Residue-level contacts at the interface:
Residue P119 in the second protein interacts with residue C6 in the first protein (closest heavy-atom distance 3.5 Å).
Residue P13 in the second protein contacts residue L12 in the first protein (closest heavy-atom distance 3.3 Å).
Residue P9 in the second protein interacts with residue Q16 in the first protein (closest heavy-atom distance 2.5 Å).
Residue T212 in the second protein interacts with residue C10 in the first protein (closest heavy-atom distance 3.8 Å).
Residue V256 in the second protein interacts with residue C10 in the first protein (closest heavy-atom distance 3.5 Å).
Residue P119 in the second protein is in contact with residue C10 in the first protein (closest heavy-atom distance 4.1 Å).
Residue L36 in the second protein is in contact with residue C6 in the first protein (closest heavy-atom distance 4.3 Å).
Residue P112 in the second protein interacts with residue A4 in the first protein (closest heavy-atom distance 3.7 Å).
Residue P9 in the second protein contacts residue F14 in the first protein (closest heavy-atom distance 3.9 Å).
Residue A11 in the second protein contacts residue F14 in the first protein (closest heavy-atom distance 3.6 Å).
Residue P13 in the second protein is in contact with residue F14 in the first protein (closest heavy-atom distance 4.5 Å).
Residue W14 in the second protein is in contact with residue R13 in the first protein (closest heavy-atom distance 3.9 Å).
Residue L258 in the second protein is in contact with residue C10 in the first protein (closest heavy-atom distance 3.9 Å).
Residue C113 in the second protein interacts with residue A4 in the first protein (closest heavy-atom distance 2.8 Å).
Residue W14 in the second protein contacts residue G11 in the first protein (closest heavy-atom distance 3.6 Å).
Residue G10 in the second protein is in contact with residue R13 in the first protein (closest heavy-atom distance 3.8 Å).
Residue F213 in the second protein interacts with residue G11 in the first protein (closest heavy-atom distance 4.5 Å).
Residue G120 in the second protein is in contact with residue G11 in the first protein (closest heavy-atom distance 3.9 Å).
Residue F116 in the second protein contacts residue R15 in the first protein (closest heavy-atom distance 4.8 Å).
Residue G118 in the second protein contacts residue R15 in the first protein (closest heavy-atom distance 3.6 Å).
Residue T212 in the second protein is in contact with residue G11 in the first protein (closest heavy-atom distance 3.2 Å).
Residue P115 in the second protein interacts with residue Q16 in the first protein (closest heavy-atom distance 3.5 Å).
Residue F116 in the second protein contacts residue Q16 in the first protein (closest heavy-atom distance 2.8 Å).
Residue C113 in the second protein contacts residue T5 in the first protein (closest heavy-atom distance 3.2 Å).
Residue W12 in the second protein contacts residue R13 in the first protein (closest heavy-atom distance 3.7 Å).
Residue E8 in the second protein is in contact with residue F14 in the first protein (closest heavy-atom distance 4.2 Å).
Residue P119 in the second protein interacts with residue D7 in the first protein (closest heavy-atom distance 4.7 Å).
Residue P119 in the second protein interacts with residue G8 in the first protein (closest heavy-atom distance 4.8 Å).
Residue G10 in the second protein interacts with residue R15 in the first protein (closest heavy-atom distance 4.4 Å).
Residue L37 in the second protein interacts with residue C6 in the first protein (closest heavy-atom distance 4.7 Å).
Residue V111 in the second protein interacts with residue C6 in the first protein (closest heavy-atom distance 3.7 Å).
Residue G120 in the second protein is in contact with residue C10 in the first protein (closest heavy-atom distance 3.5 Å).
Residue C113 in the second protein is in contact with residue R15 in the first protein (closest heavy-atom distance 4.3 Å).
Residue M255 in the second protein interacts with residue C10 in the first protein (closest heavy-atom distance 4.2 Å).
Residue C121 in the second protein interacts with residue G11 in the first protein (closest heavy-atom distance 3.5 Å).
Residue C113 in the second protein is in contact with residue C6 in the first protein (closest heavy-atom distance 2.0 Å).
Residue G10 in the second protein is in contact with residue Q16 in the first protein (closest heavy-atom distance 2.9 Å).
Residue P119 in the second protein interacts with residue L12 in the first protein (closest heavy-atom distance 4.4 Å).
Residue S39 in the second protein interacts with residue C6 in the first protein (closest heavy-atom distance 3.4 Å).
Residue P115 in the second protein is in contact with residue F14 in the first protein (closest heavy-atom distance 4.5 Å).
Residue P119 in the second protein contacts residue R15 in the first protein (closest heavy-atom distance 4.0 Å).
Residue P112 in the second protein interacts with residue C6 in the first protein (closest heavy-atom distance 4.2 Å).
Residue W14 in the second protein contacts residue L12 in the first protein (closest heavy-atom distance 4.0 Å).
Residue G114 in the second protein interacts with residue R15 in the first protein (closest heavy-atom distance 2.7 Å).
Residue G114 in the second protein interacts with residue A4 in the first protein (closest heavy-atom distance 4.8 Å).
Residue N38 in the second protein interacts with residue C6 in the first protein (closest heavy-atom distance 4.0 Å).
Residue M255 in the second protein interacts with residue D7 in the first protein (closest heavy-atom distance 2.9 Å).
Residue I117 in the second protein contacts residue R15 in the first protein (closest heavy-atom distance 3.4 Å).
Residue P119 in the second protein is in contact with residue G11 in the first protein (closest heavy-atom distance 3.5 Å).
Residue A11 in the second protein is in contact with residue R13 in the first protein (closest heavy-atom distance 2.6 Å).
Residue C121 in the second protein contacts residue C10 in the first protein (closest heavy-atom distance 2.1 Å).
Residue Q257 in the second protein is in contact with residue C10 in the first protein (closest heavy-atom distance 4.0 Å).
Residue M255 in the second protein is in contact with residue G8 in the first protein (closest heavy-atom distance 4.1 Å).
Residue P13 in the second protein is in contact with residue R13 in the first protein (closest heavy-atom distance 4.2 Å).
Residue P115 in the second protein is in contact with residue R15 in the first protein (closest heavy-atom distance 3.3 Å).
Residue P13 in the second protein is in contact with residue R15 in the first protein (closest heavy-atom distance 4.2 Å).
Residue G10 in the second protein interacts with residue F14 in the first protein (closest heavy-atom distance 2.8 Å).
Residue F213 in the second protein contacts residue R13 in the first protein (closest heavy-atom distance 3.8 Å).
Residue P119 in the second protein is in contact with residue P9 in the first protein (closest heavy-atom distance 4.5 Å).
Residue T212 in the second protein is in contact with residue L12 in the first protein (closest heavy-atom distance 4.7 Å).

This data describes a binding interaction between two proteins.

Sequence of the second protein:
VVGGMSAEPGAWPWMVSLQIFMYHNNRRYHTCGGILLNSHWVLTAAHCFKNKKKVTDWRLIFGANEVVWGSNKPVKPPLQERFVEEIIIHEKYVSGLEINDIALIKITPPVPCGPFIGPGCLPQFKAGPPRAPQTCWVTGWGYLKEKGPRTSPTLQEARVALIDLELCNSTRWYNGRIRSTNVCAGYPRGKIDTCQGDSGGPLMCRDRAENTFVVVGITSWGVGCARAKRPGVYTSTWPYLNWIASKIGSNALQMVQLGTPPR

Sequence of the first protein:
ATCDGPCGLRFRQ